Residue-level contacts at the interface:
Residue S103 in protein 1 interacts with residue Y88 in protein 2 (closest heavy-atom distance 3.9 Å).
Residue S103 in protein 1 interacts with residue K106 in protein 2 (closest heavy-atom distance 2.9 Å).
Residue S103 in protein 1 contacts residue A87 in protein 2 (closest heavy-atom distance 4.4 Å).
Residue H104 in protein 1 is in contact with residue Y88 in protein 2 (closest heavy-atom distance 3.1 Å).
Residue Q100 in protein 1 contacts residue H90 in protein 2 (closest heavy-atom distance 3.8 Å).
Residue Q100 in protein 1 interacts with residue M89 in protein 2 (closest heavy-atom distance 3.7 Å).
Residue H104 in protein 1 interacts with residue H104 in protein 2 (closest heavy-atom distance 3.5 Å).
Residue I99 in protein 1 interacts with residue M89 in protein 2 (closest heavy-atom distance 3.5 Å).
Residue Q100 in protein 1 contacts residue Y88 in protein 2 (closest heavy-atom distance 3.1 Å).
Residue S103 in protein 1 contacts residue M89 in protein 2 (closest heavy-atom distance 3.2 Å).

These two protein chains interact to form a complex.

Sequence of protein 2:
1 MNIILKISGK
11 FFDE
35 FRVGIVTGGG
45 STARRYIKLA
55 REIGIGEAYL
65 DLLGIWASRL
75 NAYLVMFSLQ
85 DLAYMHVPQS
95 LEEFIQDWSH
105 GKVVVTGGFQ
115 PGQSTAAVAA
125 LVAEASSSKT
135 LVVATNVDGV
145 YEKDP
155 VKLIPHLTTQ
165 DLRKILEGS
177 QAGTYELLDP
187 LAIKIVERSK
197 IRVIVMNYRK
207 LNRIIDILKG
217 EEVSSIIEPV

Sequence of protein 1:
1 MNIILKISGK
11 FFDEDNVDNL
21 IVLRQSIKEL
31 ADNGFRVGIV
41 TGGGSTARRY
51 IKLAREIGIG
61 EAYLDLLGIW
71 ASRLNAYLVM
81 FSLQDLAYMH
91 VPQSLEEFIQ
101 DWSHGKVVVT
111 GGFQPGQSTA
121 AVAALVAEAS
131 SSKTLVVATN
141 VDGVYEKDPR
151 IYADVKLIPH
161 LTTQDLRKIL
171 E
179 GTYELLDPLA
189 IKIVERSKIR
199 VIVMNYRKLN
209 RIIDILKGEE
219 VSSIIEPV